The following describes two proteins that form a bound complex.

Sequence of protein 2:
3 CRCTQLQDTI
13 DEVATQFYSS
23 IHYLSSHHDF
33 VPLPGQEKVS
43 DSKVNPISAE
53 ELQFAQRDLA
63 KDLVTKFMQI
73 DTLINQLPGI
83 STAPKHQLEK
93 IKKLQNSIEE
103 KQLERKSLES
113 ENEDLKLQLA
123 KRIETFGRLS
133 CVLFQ

Residue-level contacts at the interface:
Residue F32 in protein 2 contacts residue Q99 in protein 1 (closest heavy-atom distance 3.9 Å).
Residue D31 in protein 2 contacts residue K104 in protein 1 (closest heavy-atom distance 3.3 Å).
Residue D31 in protein 2 interacts with residue Y100 in protein 1 (closest heavy-atom distance 3.6 Å).
Residue V33 in protein 2 contacts residue Q99 in protein 1 (closest heavy-atom distance 3.1 Å).
Residue A62 in protein 2 contacts residue E118 in protein 1 (closest heavy-atom distance 4.3 Å).
Residue Q38 in protein 2 is in contact with residue Q95 in protein 1 (closest heavy-atom distance 4.6 Å).
Residue M70 in protein 2 contacts residue Y123 in protein 1 (closest heavy-atom distance 3.9 Å).
Residue K40 in protein 2 is in contact with residue K96 in protein 1 (closest heavy-atom distance 4.8 Å).
Residue P34 in protein 2 is in contact with residue Q99 in protein 1 (closest heavy-atom distance 3.1 Å).
Residue L65 in protein 2 is in contact with residue F111 in protein 1 (closest heavy-atom distance 5.0 Å).
Residue L35 in protein 2 interacts with residue N102 in protein 1 (closest heavy-atom distance 3.0 Å).
Residue L26 in protein 2 is in contact with residue F111 in protein 1 (closest heavy-atom distance 3.6 Å).
Residue Q38 in protein 2 contacts residue Q99 in protein 1 (closest heavy-atom distance 3.2 Å).
Residue V33 in protein 2 is in contact with residue N102 in protein 1 (closest heavy-atom distance 3.2 Å).
Residue Q58 in protein 2 interacts with residue A107 in protein 1 (closest heavy-atom distance 3.0 Å).
Residue S42 in protein 2 interacts with residue K96 in protein 1 (closest heavy-atom distance 3.3 Å).
Residue S22 in protein 2 is in contact with residue F111 in protein 1 (closest heavy-atom distance 3.8 Å).
Residue K63 in protein 2 is in contact with residue E118 in protein 1 (closest heavy-atom distance 3.2 Å).
Residue D31 in protein 2 is in contact with residue Q99 in protein 1 (closest heavy-atom distance 4.0 Å).
Residue D31 in protein 2 is in contact with residue G103 in protein 1 (closest heavy-atom distance 2.8 Å).
Residue G37 in protein 2 interacts with residue Q95 in protein 1 (closest heavy-atom distance 4.5 Å).
Residue L54 in protein 2 contacts residue A107 in protein 1 (closest heavy-atom distance 4.6 Å).
Residue V33 in protein 2 contacts residue G103 in protein 1 (closest heavy-atom distance 3.0 Å).
Residue D31 in protein 2 contacts residue A107 in protein 1 (closest heavy-atom distance 3.9 Å).
Residue E39 in protein 2 contacts residue Q99 in protein 1 (closest heavy-atom distance 3.6 Å).
Residue V41 in protein 2 contacts residue K96 in protein 1 (closest heavy-atom distance 3.8 Å).
Residue L35 in protein 2 contacts residue N98 in protein 1 (closest heavy-atom distance 3.9 Å).
Residue A62 in protein 2 is in contact with residue F115 in protein 1 (closest heavy-atom distance 3.6 Å).
Residue V66 in protein 2 is in contact with residue A122 in protein 1 (closest heavy-atom distance 3.6 Å).
Residue K40 in protein 2 interacts with residue E92 in protein 1 (closest heavy-atom distance 3.9 Å).
Residue Q58 in protein 2 is in contact with residue F111 in protein 1 (closest heavy-atom distance 2.7 Å).
Residue R59 in protein 2 is in contact with residue A114 in protein 1 (closest heavy-atom distance 4.1 Å).
Residue F69 in protein 2 is in contact with residue Y123 in protein 1 (closest heavy-atom distance 3.7 Å).
Residue Q58 in protein 2 contacts residue A114 in protein 1 (closest heavy-atom distance 4.1 Å).
Residue D31 in protein 2 contacts residue N102 in protein 1 (closest heavy-atom distance 4.9 Å).
Residue Q58 in protein 2 interacts with residue Y106 in protein 1 (closest heavy-atom distance 4.9 Å).
Residue V33 in protein 2 interacts with residue Y106 in protein 1 (closest heavy-atom distance 3.8 Å).
Residue F32 in protein 2 contacts residue Y100 in protein 1 (closest heavy-atom distance 3.5 Å).
Residue L35 in protein 2 interacts with residue Q99 in protein 1 (closest heavy-atom distance 4.8 Å).
Residue V66 in protein 2 contacts residue I119 in protein 1 (closest heavy-atom distance 4.1 Å).
Residue I23 in protein 2 contacts residue I108 in protein 1 (closest heavy-atom distance 4.2 Å).
Residue M70 in protein 2 contacts residue A122 in protein 1 (closest heavy-atom distance 3.4 Å).
Residue F32 in protein 2 interacts with residue K96 in protein 1 (closest heavy-atom distance 4.0 Å).
Residue S27 in protein 2 is in contact with residue Y100 in protein 1 (closest heavy-atom distance 4.0 Å).
Residue K40 in protein 2 contacts residue Q99 in protein 1 (closest heavy-atom distance 4.0 Å).
Residue A62 in protein 2 contacts residue A114 in protein 1 (closest heavy-atom distance 3.7 Å).
Residue S27 in protein 2 contacts residue K104 in protein 1 (closest heavy-atom distance 3.1 Å).
Residue A62 in protein 2 contacts residue F111 in protein 1 (closest heavy-atom distance 4.1 Å).
Residue V66 in protein 2 interacts with residue Y123 in protein 1 (closest heavy-atom distance 4.8 Å).
Residue Q58 in protein 2 is in contact with residue G110 in protein 1 (closest heavy-atom distance 3.0 Å).
Residue F69 in protein 2 is in contact with residue F115 in protein 1 (closest heavy-atom distance 4.8 Å).
Residue L65 in protein 2 is in contact with residue F115 in protein 1 (closest heavy-atom distance 3.5 Å).
Residue V66 in protein 2 is in contact with residue F115 in protein 1 (closest heavy-atom distance 4.3 Å).
Residue L61 in protein 2 interacts with residue F111 in protein 1 (closest heavy-atom distance 3.6 Å).
Residue D73 in protein 2 interacts with residue Y123 in protein 1 (closest heavy-atom distance 3.3 Å).
Residue L26 in protein 2 interacts with residue A107 in protein 1 (closest heavy-atom distance 4.5 Å).
Residue V66 in protein 2 is in contact with residue E118 in protein 1 (closest heavy-atom distance 3.5 Å).
Residue F32 in protein 2 contacts residue G103 in protein 1 (closest heavy-atom distance 4.9 Å).

Sequence of protein 1:
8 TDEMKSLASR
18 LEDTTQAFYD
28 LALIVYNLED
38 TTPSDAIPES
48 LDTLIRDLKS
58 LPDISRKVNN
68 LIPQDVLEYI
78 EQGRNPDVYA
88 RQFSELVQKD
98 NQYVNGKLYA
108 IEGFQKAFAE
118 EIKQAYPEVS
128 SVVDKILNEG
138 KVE